Sequence of chain B:
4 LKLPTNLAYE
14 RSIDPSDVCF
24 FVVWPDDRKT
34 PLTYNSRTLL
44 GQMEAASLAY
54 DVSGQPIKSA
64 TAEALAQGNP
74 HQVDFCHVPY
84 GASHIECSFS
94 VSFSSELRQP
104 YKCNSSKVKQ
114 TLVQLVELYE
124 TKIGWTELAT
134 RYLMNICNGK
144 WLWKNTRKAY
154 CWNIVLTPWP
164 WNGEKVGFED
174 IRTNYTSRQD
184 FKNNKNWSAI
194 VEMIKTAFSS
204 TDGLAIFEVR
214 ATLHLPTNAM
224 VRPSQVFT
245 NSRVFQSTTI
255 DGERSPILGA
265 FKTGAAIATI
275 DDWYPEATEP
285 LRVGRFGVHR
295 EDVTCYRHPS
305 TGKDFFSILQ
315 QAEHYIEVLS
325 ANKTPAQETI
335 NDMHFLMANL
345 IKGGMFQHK

This data describes a binding interaction between two proteins.

Interface contacts:
Residue R428 in chain A interacts with residue D205 in chain B (closest heavy-atom distance 3.5 Å).
Residue P195 in chain A interacts with residue K353 in chain B (closest heavy-atom distance 3.2 Å).
Residue K510 in chain A is in contact with residue D17 in chain B (closest heavy-atom distance 2.4 Å).
Residue T498 in chain A interacts with residue W162 in chain B (closest heavy-atom distance 3.5 Å).
Residue N196 in chain A is in contact with residue Q351 in chain B (closest heavy-atom distance 2.8 Å).
Residue S508 in chain A interacts with residue P18 in chain B (closest heavy-atom distance 3.4 Å).
Residue R503 in chain A contacts residue E13 in chain B (closest heavy-atom distance 3.5 Å).
Residue R394 in chain A is in contact with residue C22 in chain B (closest heavy-atom distance 3.7 Å).
Residue F456 in chain A is in contact with residue V292 in chain B (closest heavy-atom distance 3.5 Å).
Residue D471 in chain A is in contact with residue F230 in chain B (closest heavy-atom distance 3.8 Å).
Residue E448 in chain A contacts residue Q250 in chain B (closest heavy-atom distance 3.8 Å).
Residue F516 in chain A interacts with residue W162 in chain B (closest heavy-atom distance 3.7 Å).
Residue D494 in chain A interacts with residue W162 in chain B (closest heavy-atom distance 3.2 Å).
Residue K459 in chain A contacts residue H352 in chain B (closest heavy-atom distance 3.0 Å).
Residue G507 in chain A interacts with residue R14 in chain B (closest heavy-atom distance 3.9 Å).
Residue H446 in chain A interacts with residue T253 in chain B (closest heavy-atom distance 3.5 Å).
Residue I464 in chain A is in contact with residue F290 in chain B (closest heavy-atom distance 3.4 Å).
Residue R394 in chain A is in contact with residue D20 in chain B (closest heavy-atom distance 3.8 Å).
Residue S508 in chain A is in contact with residue D17 in chain B (closest heavy-atom distance 3.0 Å).
Residue K502 in chain A is in contact with residue D17 in chain B (closest heavy-atom distance 3.2 Å).
Residue R584 in chain A contacts residue Y104 in chain B (closest heavy-atom distance 3.0 Å).
Residue R450 in chain A is in contact with residue Q250 in chain B (closest heavy-atom distance 3.8 Å).
Residue E448 in chain A interacts with residue S251 in chain B (closest heavy-atom distance 3.0 Å).
Residue N196 in chain A is in contact with residue N9 in chain B (closest heavy-atom distance 3.6 Å).
Residue Q444 in chain A is in contact with residue D255 in chain B (closest heavy-atom distance 3.8 Å).
Residue N581 in chain A is in contact with residue N107 in chain B (closest heavy-atom distance 3.5 Å).
Residue K449 in chain A contacts residue V229 in chain B (closest heavy-atom distance 3.6 Å).
Residue T498 in chain A is in contact with residue L207 in chain B (closest heavy-atom distance 3.1 Å).
Residue Q444 in chain A interacts with residue T253 in chain B (closest heavy-atom distance 3.3 Å).
Residue D476 in chain A is in contact with residue T252 in chain B (closest heavy-atom distance 3.1 Å).
Residue N196 in chain A is in contact with residue K353 in chain B (closest heavy-atom distance 3.8 Å).
Residue V457 in chain A contacts residue F290 in chain B (closest heavy-atom distance 3.5 Å).
Residue I464 in chain A interacts with residue C299 in chain B (closest heavy-atom distance 3.5 Å).
Residue I513 in chain A is in contact with residue E211 in chain B (closest heavy-atom distance 3.2 Å).
Residue T498 in chain A is in contact with residue D205 in chain B (closest heavy-atom distance 3.4 Å).
Residue V497 in chain A interacts with residue W162 in chain B (closest heavy-atom distance 3.2 Å).
Residue H446 in chain A interacts with residue S251 in chain B (closest heavy-atom distance 3.4 Å).
Residue K510 in chain A is in contact with residue S93 in chain B (closest heavy-atom distance 2.4 Å).
Residue E448 in chain A contacts residue F249 in chain B (closest heavy-atom distance 3.8 Å).
Residue I513 in chain A interacts with residue I209 in chain B (closest heavy-atom distance 3.6 Å).
Residue T463 in chain A contacts residue H302 in chain B (closest heavy-atom distance 3.6 Å).
Residue C396 in chain A contacts residue S19 in chain B (closest heavy-atom distance 3.5 Å).
Residue T469 in chain A interacts with residue F230 in chain B (closest heavy-atom distance 3.5 Å).
Residue K502 in chain A contacts residue L207 in chain B (closest heavy-atom distance 3.7 Å).
Residue A512 in chain A is in contact with residue E211 in chain B (closest heavy-atom distance 3.6 Å).
Residue K510 in chain A interacts with residue V94 in chain B (closest heavy-atom distance 3.3 Å).
Residue I513 in chain A interacts with residue W162 in chain B (closest heavy-atom distance 3.7 Å).
Residue H446 in chain A contacts residue T252 in chain B (closest heavy-atom distance 3.5 Å).
Residue F516 in chain A contacts residue I209 in chain B (closest heavy-atom distance 3.8 Å).
Residue R503 in chain A contacts residue R14 in chain B (closest heavy-atom distance 3.4 Å).
Residue K510 in chain A is in contact with residue S19 in chain B (closest heavy-atom distance 3.8 Å).
Residue K510 in chain A contacts residue P18 in chain B (closest heavy-atom distance 3.5 Å).
Residue K510 in chain A contacts residue S95 in chain B (closest heavy-atom distance 3.5 Å).
Residue R450 in chain A contacts residue S251 in chain B (closest heavy-atom distance 2.5 Å).
Residue Q200 in chain A interacts with residue K105 in chain B (closest heavy-atom distance 3.9 Å).
Residue I513 in chain A is in contact with residue T160 in chain B (closest heavy-atom distance 3.4 Å).
Residue N196 in chain A interacts with residue T8 in chain B (closest heavy-atom distance 3.2 Å).
Residue S508 in chain A is in contact with residue R14 in chain B (closest heavy-atom distance 3.1 Å).
Residue C396 in chain A interacts with residue D20 in chain B (closest heavy-atom distance 3.2 Å).
Residue V457 in chain A interacts with residue R289 in chain B (closest heavy-atom distance 3.5 Å).

Sequence of chain A:
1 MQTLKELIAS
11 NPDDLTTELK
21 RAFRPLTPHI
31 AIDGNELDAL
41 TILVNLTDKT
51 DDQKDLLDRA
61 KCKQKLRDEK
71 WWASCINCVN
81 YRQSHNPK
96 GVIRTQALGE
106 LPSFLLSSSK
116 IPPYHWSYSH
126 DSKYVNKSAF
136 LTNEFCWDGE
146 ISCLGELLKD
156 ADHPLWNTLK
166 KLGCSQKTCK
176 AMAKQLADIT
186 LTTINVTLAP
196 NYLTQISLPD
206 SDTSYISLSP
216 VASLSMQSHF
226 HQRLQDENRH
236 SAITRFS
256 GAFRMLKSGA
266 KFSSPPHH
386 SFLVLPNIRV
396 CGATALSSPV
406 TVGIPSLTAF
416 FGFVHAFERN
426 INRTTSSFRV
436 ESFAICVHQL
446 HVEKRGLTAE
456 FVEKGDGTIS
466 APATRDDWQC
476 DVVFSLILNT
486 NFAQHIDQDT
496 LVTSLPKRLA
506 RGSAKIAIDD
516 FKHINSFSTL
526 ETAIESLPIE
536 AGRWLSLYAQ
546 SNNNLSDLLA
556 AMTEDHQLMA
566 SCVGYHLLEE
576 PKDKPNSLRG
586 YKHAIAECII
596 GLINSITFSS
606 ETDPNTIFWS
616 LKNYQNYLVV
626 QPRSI